These two protein chains interact to form a complex.

Sequence of protein 1:
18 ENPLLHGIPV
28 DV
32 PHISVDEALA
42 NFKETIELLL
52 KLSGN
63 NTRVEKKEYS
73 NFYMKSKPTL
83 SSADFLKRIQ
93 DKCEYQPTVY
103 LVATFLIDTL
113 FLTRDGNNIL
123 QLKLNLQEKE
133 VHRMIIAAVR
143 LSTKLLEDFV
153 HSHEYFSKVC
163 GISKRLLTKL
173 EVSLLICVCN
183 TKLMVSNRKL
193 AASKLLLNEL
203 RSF

Interface contacts:
Residue R156 in protein 2 is in contact with residue L148 in protein 1 (closest heavy-atom distance 3.3 Å).
Residue S55 in protein 2 contacts residue L185 in protein 1 (closest heavy-atom distance 3.6 Å).
Residue E59 in protein 2 is in contact with residue M186 in protein 1 (closest heavy-atom distance 3.4 Å).
Residue L40 in protein 2 is in contact with residue T170 in protein 1 (closest heavy-atom distance 4.3 Å).
Residue A157 in protein 2 interacts with residue V187 in protein 1 (closest heavy-atom distance 3.6 Å).
Residue I51 in protein 2 contacts residue L147 in protein 1 (closest heavy-atom distance 3.6 Å).
Residue E59 in protein 2 interacts with residue K184 in protein 1 (closest heavy-atom distance 3.3 Å).
Residue I160 in protein 2 interacts with residue T100 in protein 1 (closest heavy-atom distance 4.3 Å).
Residue T164 in protein 2 is in contact with residue F151 in protein 1 (closest heavy-atom distance 2.7 Å).
Residue G45 in protein 2 contacts residue T170 in protein 1 (closest heavy-atom distance 3.4 Å).
Residue I54 in protein 2 interacts with residue C181 in protein 1 (closest heavy-atom distance 3.8 Å).
Residue I160 in protein 2 is in contact with residue N189 in protein 1 (closest heavy-atom distance 3.1 Å).
Residue E43 in protein 2 contacts residue E156 in protein 1 (closest heavy-atom distance 3.5 Å).
Residue V162 in protein 2 interacts with residue E149 in protein 1 (closest heavy-atom distance 3.9 Å).
Residue H73 in protein 2 interacts with residue I178 in protein 1 (closest heavy-atom distance 4.0 Å).
Residue S42 in protein 2 contacts residue K166 in protein 1 (closest heavy-atom distance 2.9 Å).
Residue I51 in protein 2 contacts residue K146 in protein 1 (closest heavy-atom distance 3.5 Å).
Residue R52 in protein 2 interacts with residue L147 in protein 1 (closest heavy-atom distance 3.7 Å).
Residue S42 in protein 2 contacts residue R167 in protein 1 (closest heavy-atom distance 3.7 Å).
Residue H73 in protein 2 contacts residue E70 in protein 1 (closest heavy-atom distance 2.5 Å).
Residue D41 in protein 2 contacts residue T170 in protein 1 (closest heavy-atom distance 4.0 Å).
Residue S42 in protein 2 is in contact with residue H155 in protein 1 (closest heavy-atom distance 4.0 Å).
Residue T46 in protein 2 contacts residue T170 in protein 1 (closest heavy-atom distance 3.9 Å).
Residue E44 in protein 2 contacts residue H155 in protein 1 (closest heavy-atom distance 3.1 Å).
Residue T164 in protein 2 interacts with residue D150 in protein 1 (closest heavy-atom distance 2.8 Å).
Residue H73 in protein 2 is in contact with residue V174 in protein 1 (closest heavy-atom distance 3.1 Å).
Residue S166 in protein 2 contacts residue D150 in protein 1 (closest heavy-atom distance 3.5 Å).
Residue N127 in protein 2 interacts with residue M186 in protein 1 (closest heavy-atom distance 3.4 Å).
Residue I51 in protein 2 is in contact with residue L177 in protein 1 (closest heavy-atom distance 4.0 Å).
Residue L40 in protein 2 interacts with residue V174 in protein 1 (closest heavy-atom distance 3.6 Å).
Residue E43 in protein 2 interacts with residue H155 in protein 1 (closest heavy-atom distance 3.7 Å).
Residue R156 in protein 2 interacts with residue D150 in protein 1 (closest heavy-atom distance 3.4 Å).
Residue R52 in protein 2 is in contact with residue E149 in protein 1 (closest heavy-atom distance 2.9 Å).
Residue V71 in protein 2 is in contact with residue I178 in protein 1 (closest heavy-atom distance 3.7 Å).
Residue G45 in protein 2 interacts with residue H155 in protein 1 (closest heavy-atom distance 3.5 Å).
Residue I129 in protein 2 is in contact with residue M186 in protein 1 (closest heavy-atom distance 4.0 Å).
Residue T46 in protein 2 is in contact with residue K146 in protein 1 (closest heavy-atom distance 2.5 Å).
Residue R52 in protein 2 interacts with residue K146 in protein 1 (closest heavy-atom distance 3.7 Å).
Residue S55 in protein 2 is in contact with residue M186 in protein 1 (closest heavy-atom distance 3.7 Å).
Residue I51 in protein 2 contacts residue L143 in protein 1 (closest heavy-atom distance 3.6 Å).
Residue K58 in protein 2 contacts residue T183 in protein 1 (closest heavy-atom distance 4.2 Å).
Residue R132 in protein 2 is in contact with residue D150 in protein 1 (closest heavy-atom distance 2.8 Å).
Residue S48 in protein 2 contacts residue K146 in protein 1 (closest heavy-atom distance 3.4 Å).
Residue R52 in protein 2 contacts residue D150 in protein 1 (closest heavy-atom distance 3.3 Å).
Residue I54 in protein 2 interacts with residue L177 in protein 1 (closest heavy-atom distance 4.1 Å).
Residue T46 in protein 2 is in contact with residue V174 in protein 1 (closest heavy-atom distance 3.6 Å).
Residue T164 in protein 2 contacts residue E149 in protein 1 (closest heavy-atom distance 2.9 Å).
Residue K58 in protein 2 contacts residue C181 in protein 1 (closest heavy-atom distance 3.2 Å).
Residue T46 in protein 2 interacts with residue E173 in protein 1 (closest heavy-atom distance 2.7 Å).
Residue V162 in protein 2 contacts residue L148 in protein 1 (closest heavy-atom distance 3.8 Å).
Residue L60 in protein 2 is in contact with residue M186 in protein 1 (closest heavy-atom distance 3.8 Å).
Residue S55 in protein 2 is in contact with residue L147 in protein 1 (closest heavy-atom distance 3.5 Å).
Residue G45 in protein 2 contacts residue E173 in protein 1 (closest heavy-atom distance 4.2 Å).
Residue N163 in protein 2 contacts residue E149 in protein 1 (closest heavy-atom distance 3.1 Å).
Residue L56 in protein 2 contacts residue M186 in protein 1 (closest heavy-atom distance 4.1 Å).
Residue I160 in protein 2 contacts residue L192 in protein 1 (closest heavy-atom distance 3.6 Å).
Residue S42 in protein 2 is in contact with residue T170 in protein 1 (closest heavy-atom distance 3.6 Å).
Residue P161 in protein 2 contacts residue T100 in protein 1 (closest heavy-atom distance 3.9 Å).
Residue R52 in protein 2 contacts residue L148 in protein 1 (closest heavy-atom distance 3.5 Å).
Residue F165 in protein 2 interacts with residue D150 in protein 1 (closest heavy-atom distance 4.2 Å).

Sequence of protein 2:
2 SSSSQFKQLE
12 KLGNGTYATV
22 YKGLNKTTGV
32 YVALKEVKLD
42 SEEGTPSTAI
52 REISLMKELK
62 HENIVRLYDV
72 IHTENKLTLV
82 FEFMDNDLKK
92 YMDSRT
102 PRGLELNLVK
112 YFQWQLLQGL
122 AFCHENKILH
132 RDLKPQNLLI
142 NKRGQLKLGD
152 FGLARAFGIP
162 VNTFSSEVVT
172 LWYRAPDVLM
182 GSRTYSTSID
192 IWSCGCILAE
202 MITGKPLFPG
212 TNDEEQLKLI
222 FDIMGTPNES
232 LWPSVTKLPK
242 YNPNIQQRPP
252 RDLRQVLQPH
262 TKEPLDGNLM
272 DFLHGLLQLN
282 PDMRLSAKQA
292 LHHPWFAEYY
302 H